Sequence of chain A:
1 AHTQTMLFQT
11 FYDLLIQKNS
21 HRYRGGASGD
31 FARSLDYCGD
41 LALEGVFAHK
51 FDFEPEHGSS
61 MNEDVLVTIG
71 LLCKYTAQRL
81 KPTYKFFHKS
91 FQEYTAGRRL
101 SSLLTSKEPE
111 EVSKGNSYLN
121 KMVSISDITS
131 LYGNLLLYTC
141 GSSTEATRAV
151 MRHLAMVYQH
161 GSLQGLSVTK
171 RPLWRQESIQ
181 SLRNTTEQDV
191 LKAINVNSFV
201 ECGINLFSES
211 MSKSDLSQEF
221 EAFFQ

Sequence of chain B:
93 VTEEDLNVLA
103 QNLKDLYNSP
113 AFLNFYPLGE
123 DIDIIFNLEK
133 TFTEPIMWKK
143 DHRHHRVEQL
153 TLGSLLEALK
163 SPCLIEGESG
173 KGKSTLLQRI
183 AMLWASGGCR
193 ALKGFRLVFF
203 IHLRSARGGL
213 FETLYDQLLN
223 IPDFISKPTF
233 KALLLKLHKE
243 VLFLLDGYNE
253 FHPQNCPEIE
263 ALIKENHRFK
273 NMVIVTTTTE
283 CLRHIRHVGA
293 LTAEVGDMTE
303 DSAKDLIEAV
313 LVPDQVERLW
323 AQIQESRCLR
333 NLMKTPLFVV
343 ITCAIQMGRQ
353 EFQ

Contacts between the two chains:
Residue Q355 in chain B interacts with residue A1 in chain A (closest heavy-atom distance 3.8 Å).
Residue R285 in chain B is in contact with residue G165 in chain A (closest heavy-atom distance 4.7 Å).
Residue C330 in chain B contacts residue H2 in chain A (closest heavy-atom distance 4.9 Å).
Residue E282 in chain B contacts residue S130 in chain A (closest heavy-atom distance 4.9 Å).

This data describes a binding interaction between two proteins.